Sequence of protein 2:
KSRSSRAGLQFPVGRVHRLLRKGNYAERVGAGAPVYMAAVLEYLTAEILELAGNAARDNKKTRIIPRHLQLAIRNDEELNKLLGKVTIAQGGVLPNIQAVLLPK

Sequence of protein 1:
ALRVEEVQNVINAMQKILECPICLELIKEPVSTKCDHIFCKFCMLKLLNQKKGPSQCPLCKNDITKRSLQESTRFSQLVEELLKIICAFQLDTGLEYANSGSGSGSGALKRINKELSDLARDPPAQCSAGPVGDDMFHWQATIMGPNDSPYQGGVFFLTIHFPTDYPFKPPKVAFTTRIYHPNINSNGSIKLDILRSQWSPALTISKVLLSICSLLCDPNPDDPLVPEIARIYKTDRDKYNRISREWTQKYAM

Interface contacts:
Residue R72 in protein 1 contacts residue D94 in protein 2 (closest heavy-atom distance 2.6 Å).
Residue R72 in protein 1 contacts residue E96 in protein 2 (closest heavy-atom distance 2.8 Å).
Residue K71 in protein 1 interacts with residue E68 in protein 2 (closest heavy-atom distance 2.9 Å).
Residue R72 in protein 1 contacts residue E65 in protein 2 (closest heavy-atom distance 3.3 Å).
Residue R72 in protein 1 is in contact with residue Y61 in protein 2 (closest heavy-atom distance 4.3 Å).
Residue K56 in protein 1 interacts with residue D76 in protein 2 (closest heavy-atom distance 2.8 Å).

These two protein chains interact to form a complex.